The following describes two proteins that form a bound complex.

Sequence of chain A:
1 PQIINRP

Residue-level contacts at the interface:
Residue I75 in chain B interacts with residue N5 in chain A (closest heavy-atom distance 3.1 Å).
Residue P118 in chain B interacts with residue P1 in chain A (closest heavy-atom distance 5.0 Å).
Residue K95 in chain B contacts residue P7 in chain A (closest heavy-atom distance 3.2 Å).
Residue T99 in chain B is in contact with residue I4 in chain A (closest heavy-atom distance 3.6 Å).
Residue D92 in chain B contacts residue N5 in chain A (closest heavy-atom distance 2.9 Å).
Residue I75 in chain B interacts with residue I3 in chain A (closest heavy-atom distance 4.1 Å).
Residue I49 in chain B contacts residue I3 in chain A (closest heavy-atom distance 3.4 Å).
Residue D40 in chain B contacts residue Q2 in chain A (closest heavy-atom distance 3.2 Å).
Residue G98 in chain B contacts residue I4 in chain A (closest heavy-atom distance 3.5 Å).
Residue V43 in chain B interacts with residue I4 in chain A (closest heavy-atom distance 2.7 Å).
Residue Y51 in chain B interacts with residue P1 in chain A (closest heavy-atom distance 4.8 Å).
Residue I41 in chain B contacts residue I3 in chain A (closest heavy-atom distance 3.4 Å).
Residue T42 in chain B contacts residue R6 in chain A (closest heavy-atom distance 3.5 Å).
Residue S117 in chain B interacts with residue P1 in chain A (closest heavy-atom distance 4.6 Å).
Residue F102 in chain B interacts with residue Q2 in chain A (closest heavy-atom distance 4.2 Å).
Residue Q38 in chain B interacts with residue P1 in chain A (closest heavy-atom distance 3.6 Å).
Residue K95 in chain B interacts with residue N5 in chain A (closest heavy-atom distance 3.4 Å).
Residue D40 in chain B contacts residue P1 in chain A (closest heavy-atom distance 3.4 Å).
Residue K101 in chain B is in contact with residue Q2 in chain A (closest heavy-atom distance 3.6 Å).
Residue G74 in chain B is in contact with residue N5 in chain A (closest heavy-atom distance 4.7 Å).
Residue G39 in chain B is in contact with residue P1 in chain A (closest heavy-atom distance 3.6 Å).
Residue T42 in chain B is in contact with residue I4 in chain A (closest heavy-atom distance 3.4 Å).
Residue T99 in chain B interacts with residue Q2 in chain A (closest heavy-atom distance 3.6 Å).
Residue G39 in chain B contacts residue Q2 in chain A (closest heavy-atom distance 4.9 Å).
Residue V43 in chain B interacts with residue R6 in chain A (closest heavy-atom distance 2.8 Å).
Residue T99 in chain B is in contact with residue N5 in chain A (closest heavy-atom distance 4.9 Å).
Residue G98 in chain B is in contact with residue N5 in chain A (closest heavy-atom distance 2.7 Å).
Residue T96 in chain B interacts with residue P7 in chain A (closest heavy-atom distance 4.5 Å).
Residue T100 in chain B is in contact with residue I3 in chain A (closest heavy-atom distance 2.9 Å).
Residue I41 in chain B is in contact with residue Q2 in chain A (closest heavy-atom distance 3.5 Å).
Residue L90 in chain B is in contact with residue I3 in chain A (closest heavy-atom distance 4.2 Å).
Residue G98 in chain B interacts with residue I3 in chain A (closest heavy-atom distance 4.0 Å).
Residue V43 in chain B contacts residue N5 in chain A (closest heavy-atom distance 2.5 Å).
Residue V43 in chain B is in contact with residue I3 in chain A (closest heavy-atom distance 3.8 Å).
Residue F102 in chain B is in contact with residue I3 in chain A (closest heavy-atom distance 3.4 Å).
Residue T100 in chain B is in contact with residue P1 in chain A (closest heavy-atom distance 4.2 Å).
Residue T100 in chain B contacts residue Q2 in chain A (closest heavy-atom distance 3.3 Å).
Residue T44 in chain B contacts residue R6 in chain A (closest heavy-atom distance 3.0 Å).
Residue Y29 in chain B is in contact with residue P1 in chain A (closest heavy-atom distance 3.7 Å).
Residue F104 in chain B is in contact with residue P1 in chain A (closest heavy-atom distance 3.9 Å).
Residue I41 in chain B contacts residue I4 in chain A (closest heavy-atom distance 3.1 Å).
Residue P97 in chain B interacts with residue P7 in chain A (closest heavy-atom distance 3.8 Å).
Residue T99 in chain B is in contact with residue I3 in chain A (closest heavy-atom distance 3.2 Å).
Residue Q45 in chain B contacts residue R6 in chain A (closest heavy-atom distance 4.7 Å).
Residue K95 in chain B interacts with residue R6 in chain A (closest heavy-atom distance 3.8 Å).
Residue Y51 in chain B is in contact with residue I3 in chain A (closest heavy-atom distance 4.4 Å).
Residue I76 in chain B contacts residue I3 in chain A (closest heavy-atom distance 4.0 Å).
Residue F102 in chain B interacts with residue P1 in chain A (closest heavy-atom distance 2.9 Å).
Residue T96 in chain B interacts with residue N5 in chain A (closest heavy-atom distance 2.8 Å).
Residue K101 in chain B interacts with residue P1 in chain A (closest heavy-atom distance 3.4 Å).
Residue V43 in chain B interacts with residue P7 in chain A (closest heavy-atom distance 4.5 Å).
Residue P97 in chain B is in contact with residue N5 in chain A (closest heavy-atom distance 3.7 Å).
Residue T44 in chain B contacts residue P7 in chain A (closest heavy-atom distance 4.0 Å).

Sequence of chain B:
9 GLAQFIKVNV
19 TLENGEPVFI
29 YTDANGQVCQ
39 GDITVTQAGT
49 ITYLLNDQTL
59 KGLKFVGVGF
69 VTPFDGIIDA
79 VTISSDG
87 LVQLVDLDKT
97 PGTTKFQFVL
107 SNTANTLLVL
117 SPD